Interface contacts:
Residue D77 in protein 1 contacts residue Q7 in protein 2 (closest heavy-atom distance 4.8 Å).
Residue K66 in protein 1 interacts with residue W3 in protein 2 (closest heavy-atom distance 4.0 Å).
Residue K146 in protein 1 contacts residue Y8 in protein 2 (closest heavy-atom distance 3.7 Å).
Residue Y99 in protein 1 contacts residue L6 in protein 2 (closest heavy-atom distance 4.2 Å).
Residue K146 in protein 1 interacts with residue Q7 in protein 2 (closest heavy-atom distance 3.8 Å).
Residue H114 in protein 1 contacts residue L6 in protein 2 (closest heavy-atom distance 5.0 Å).
Residue T143 in protein 1 contacts residue V9 in protein 2 (closest heavy-atom distance 2.7 Å).
Residue Q72 in protein 1 contacts residue Y8 in protein 2 (closest heavy-atom distance 4.8 Å).
Residue L81 in protein 1 interacts with residue V9 in protein 2 (closest heavy-atom distance 3.9 Å).
Residue V152 in protein 1 contacts residue Q7 in protein 2 (closest heavy-atom distance 4.9 Å).
Residue E63 in protein 1 contacts residue M1 in protein 2 (closest heavy-atom distance 3.4 Å).
Residue W147 in protein 1 interacts with residue Y8 in protein 2 (closest heavy-atom distance 2.8 Å).
Residue T80 in protein 1 is in contact with residue V9 in protein 2 (closest heavy-atom distance 3.7 Å).
Residue K66 in protein 1 interacts with residue G4 in protein 2 (closest heavy-atom distance 3.7 Å).
Residue W147 in protein 1 is in contact with residue Q7 in protein 2 (closest heavy-atom distance 3.4 Å).
Residue F9 in protein 1 contacts residue L2 in protein 2 (closest heavy-atom distance 3.7 Å).
Residue T163 in protein 1 is in contact with residue M1 in protein 2 (closest heavy-atom distance 4.0 Å).
Residue E63 in protein 1 interacts with residue L2 in protein 2 (closest heavy-atom distance 2.8 Å).
Residue T73 in protein 1 interacts with residue L6 in protein 2 (closest heavy-atom distance 3.4 Å).
Residue K66 in protein 1 interacts with residue M1 in protein 2 (closest heavy-atom distance 3.4 Å).
Residue Y116 in protein 1 contacts residue V9 in protein 2 (closest heavy-atom distance 3.5 Å).
Residue V67 in protein 1 is in contact with residue L2 in protein 2 (closest heavy-atom distance 3.6 Å).
Residue K66 in protein 1 is in contact with residue L2 in protein 2 (closest heavy-atom distance 2.9 Å).
Residue H74 in protein 1 interacts with residue L6 in protein 2 (closest heavy-atom distance 4.2 Å).
Residue Y123 in protein 1 interacts with residue V9 in protein 2 (closest heavy-atom distance 4.2 Å).
Residue T143 in protein 1 interacts with residue Y8 in protein 2 (closest heavy-atom distance 4.8 Å).
Residue W147 in protein 1 interacts with residue V9 in protein 2 (closest heavy-atom distance 3.7 Å).
Residue Y84 in protein 1 interacts with residue V9 in protein 2 (closest heavy-atom distance 2.7 Å).
Residue Q155 in protein 1 contacts residue Y5 in protein 2 (closest heavy-atom distance 3.8 Å).
Residue W167 in protein 1 is in contact with residue M1 in protein 2 (closest heavy-atom distance 3.6 Å).
Residue Y159 in protein 1 contacts residue W3 in protein 2 (closest heavy-atom distance 3.5 Å).
Residue F33 in protein 1 interacts with residue M1 in protein 2 (closest heavy-atom distance 4.8 Å).
Residue Y59 in protein 1 contacts residue M1 in protein 2 (closest heavy-atom distance 4.1 Å).
Residue H114 in protein 1 interacts with residue W3 in protein 2 (closest heavy-atom distance 4.0 Å).
Residue D77 in protein 1 contacts residue V9 in protein 2 (closest heavy-atom distance 3.0 Å).
Residue L156 in protein 1 interacts with residue W3 in protein 2 (closest heavy-atom distance 3.7 Å).
Residue Y171 in protein 1 is in contact with residue M1 in protein 2 (closest heavy-atom distance 2.6 Å).
Residue D77 in protein 1 interacts with residue Y8 in protein 2 (closest heavy-atom distance 3.5 Å).
Residue K146 in protein 1 interacts with residue V9 in protein 2 (closest heavy-atom distance 3.0 Å).
Residue Y159 in protein 1 interacts with residue L2 in protein 2 (closest heavy-atom distance 3.8 Å).
Residue R97 in protein 1 is in contact with residue L6 in protein 2 (closest heavy-atom distance 3.7 Å).
Residue V76 in protein 1 contacts residue Y8 in protein 2 (closest heavy-atom distance 3.6 Å).
Residue V152 in protein 1 interacts with residue W3 in protein 2 (closest heavy-atom distance 4.9 Å).
Residue T142 in protein 1 interacts with residue V9 in protein 2 (closest heavy-atom distance 5.0 Å).
Residue Q155 in protein 1 interacts with residue W3 in protein 2 (closest heavy-atom distance 3.8 Å).
Residue H70 in protein 1 interacts with residue L2 in protein 2 (closest heavy-atom distance 4.1 Å).
Residue Y99 in protein 1 interacts with residue L2 in protein 2 (closest heavy-atom distance 3.6 Å).
Residue Y99 in protein 1 contacts residue W3 in protein 2 (closest heavy-atom distance 3.0 Å).
Residue H70 in protein 1 interacts with residue L6 in protein 2 (closest heavy-atom distance 3.6 Å).
Residue R97 in protein 1 is in contact with residue Q7 in protein 2 (closest heavy-atom distance 4.3 Å).
Residue M45 in protein 1 contacts residue L2 in protein 2 (closest heavy-atom distance 3.6 Å).
Residue H70 in protein 1 interacts with residue W3 in protein 2 (closest heavy-atom distance 3.0 Å).
Residue Y159 in protein 1 interacts with residue M1 in protein 2 (closest heavy-atom distance 2.7 Å).
Residue Y7 in protein 1 contacts residue M1 in protein 2 (closest heavy-atom distance 2.8 Å).
Residue M5 in protein 1 contacts residue M1 in protein 2 (closest heavy-atom distance 3.9 Å).
Residue Y7 in protein 1 contacts residue L2 in protein 2 (closest heavy-atom distance 3.5 Å).
Residue T73 in protein 1 is in contact with residue Y8 in protein 2 (closest heavy-atom distance 3.8 Å).

Sequence of protein 1:
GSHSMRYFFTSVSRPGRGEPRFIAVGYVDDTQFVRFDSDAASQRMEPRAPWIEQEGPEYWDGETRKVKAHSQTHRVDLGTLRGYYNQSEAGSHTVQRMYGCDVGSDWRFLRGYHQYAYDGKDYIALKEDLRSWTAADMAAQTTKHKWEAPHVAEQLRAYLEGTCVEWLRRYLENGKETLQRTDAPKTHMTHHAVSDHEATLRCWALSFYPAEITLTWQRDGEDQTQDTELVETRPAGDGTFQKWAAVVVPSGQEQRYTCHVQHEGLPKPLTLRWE

The following describes two proteins that form a bound complex.

Sequence of protein 2:
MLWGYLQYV